Residue-level contacts at the interface:
Residue L1504 in protein 2 interacts with residue N61 in protein 1 (closest heavy-atom distance 4.6 Å).

The following describes two proteins that form a bound complex.

Sequence of protein 2:
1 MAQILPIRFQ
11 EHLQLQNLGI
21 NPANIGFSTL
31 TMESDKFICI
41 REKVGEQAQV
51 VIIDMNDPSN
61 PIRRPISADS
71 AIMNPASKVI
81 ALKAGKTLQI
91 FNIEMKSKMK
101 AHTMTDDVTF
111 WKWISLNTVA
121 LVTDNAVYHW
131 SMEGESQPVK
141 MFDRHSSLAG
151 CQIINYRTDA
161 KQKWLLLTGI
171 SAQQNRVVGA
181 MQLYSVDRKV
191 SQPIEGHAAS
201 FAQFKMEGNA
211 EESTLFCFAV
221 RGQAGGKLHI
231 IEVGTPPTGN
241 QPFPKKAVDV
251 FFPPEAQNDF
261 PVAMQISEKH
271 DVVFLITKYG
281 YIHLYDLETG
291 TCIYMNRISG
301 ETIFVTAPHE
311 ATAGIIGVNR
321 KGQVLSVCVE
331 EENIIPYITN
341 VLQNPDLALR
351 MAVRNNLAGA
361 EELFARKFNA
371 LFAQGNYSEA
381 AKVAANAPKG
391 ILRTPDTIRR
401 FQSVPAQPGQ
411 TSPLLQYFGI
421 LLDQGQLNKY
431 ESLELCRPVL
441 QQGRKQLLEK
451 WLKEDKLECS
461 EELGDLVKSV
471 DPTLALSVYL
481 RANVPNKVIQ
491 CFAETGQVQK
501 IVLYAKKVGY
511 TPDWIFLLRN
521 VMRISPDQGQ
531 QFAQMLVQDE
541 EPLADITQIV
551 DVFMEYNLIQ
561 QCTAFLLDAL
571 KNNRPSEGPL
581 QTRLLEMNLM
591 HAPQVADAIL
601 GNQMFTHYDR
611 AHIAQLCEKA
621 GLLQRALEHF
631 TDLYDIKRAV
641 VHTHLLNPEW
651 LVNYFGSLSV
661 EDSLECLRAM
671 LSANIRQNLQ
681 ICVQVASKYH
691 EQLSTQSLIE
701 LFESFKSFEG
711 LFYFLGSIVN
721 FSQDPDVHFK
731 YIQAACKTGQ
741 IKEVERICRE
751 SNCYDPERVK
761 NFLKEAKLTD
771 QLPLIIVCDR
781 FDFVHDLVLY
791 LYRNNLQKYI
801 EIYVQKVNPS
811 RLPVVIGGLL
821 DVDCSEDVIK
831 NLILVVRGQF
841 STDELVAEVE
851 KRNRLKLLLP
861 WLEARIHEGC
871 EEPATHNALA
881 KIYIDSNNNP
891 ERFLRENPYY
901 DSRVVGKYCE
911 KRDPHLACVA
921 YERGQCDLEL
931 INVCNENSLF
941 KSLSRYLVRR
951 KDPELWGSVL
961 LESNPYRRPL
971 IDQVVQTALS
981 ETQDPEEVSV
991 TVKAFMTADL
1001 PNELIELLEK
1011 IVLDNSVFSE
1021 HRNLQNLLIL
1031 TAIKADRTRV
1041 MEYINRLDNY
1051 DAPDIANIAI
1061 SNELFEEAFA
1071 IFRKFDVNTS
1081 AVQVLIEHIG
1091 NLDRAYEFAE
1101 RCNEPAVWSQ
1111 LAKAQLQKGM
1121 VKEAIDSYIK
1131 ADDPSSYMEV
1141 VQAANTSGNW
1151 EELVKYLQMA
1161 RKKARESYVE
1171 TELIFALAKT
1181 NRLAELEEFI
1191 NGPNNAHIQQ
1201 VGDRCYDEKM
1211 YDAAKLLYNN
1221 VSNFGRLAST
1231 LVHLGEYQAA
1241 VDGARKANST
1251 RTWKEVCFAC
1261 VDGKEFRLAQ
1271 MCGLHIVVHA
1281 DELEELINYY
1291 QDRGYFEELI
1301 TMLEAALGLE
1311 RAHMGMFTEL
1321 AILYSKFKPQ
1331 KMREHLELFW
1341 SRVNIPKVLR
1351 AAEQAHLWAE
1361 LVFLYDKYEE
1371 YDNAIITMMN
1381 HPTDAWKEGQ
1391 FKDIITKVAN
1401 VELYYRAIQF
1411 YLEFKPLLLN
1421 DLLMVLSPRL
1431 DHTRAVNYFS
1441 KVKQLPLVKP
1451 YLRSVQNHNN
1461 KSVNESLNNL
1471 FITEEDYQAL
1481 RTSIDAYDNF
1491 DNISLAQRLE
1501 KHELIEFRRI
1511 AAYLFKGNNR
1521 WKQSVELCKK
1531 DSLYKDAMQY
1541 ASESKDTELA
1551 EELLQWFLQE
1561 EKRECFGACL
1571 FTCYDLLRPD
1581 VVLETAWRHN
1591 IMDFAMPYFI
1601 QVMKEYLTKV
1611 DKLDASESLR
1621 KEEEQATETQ

Sequence of protein 1:
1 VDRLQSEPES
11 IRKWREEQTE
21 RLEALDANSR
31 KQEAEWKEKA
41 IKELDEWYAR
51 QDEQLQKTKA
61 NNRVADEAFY